These two protein chains interact to form a complex.

Sequence of chain A:
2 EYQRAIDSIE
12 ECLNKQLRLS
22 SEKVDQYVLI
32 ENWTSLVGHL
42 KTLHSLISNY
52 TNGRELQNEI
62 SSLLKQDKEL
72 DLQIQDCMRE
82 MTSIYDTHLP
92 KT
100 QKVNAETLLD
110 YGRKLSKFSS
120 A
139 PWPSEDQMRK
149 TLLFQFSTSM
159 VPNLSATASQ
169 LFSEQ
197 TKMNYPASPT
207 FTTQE

Residue-level contacts at the interface:
Residue A171 in chain B is in contact with residue T88 in chain A (closest heavy-atom distance 3.7 Å).
Residue T131 in chain B contacts residue L114 in chain A (closest heavy-atom distance 3.2 Å).
Residue S357 in chain B is in contact with residue D68 in chain A (closest heavy-atom distance 4.2 Å).
Residue S181 in chain B is in contact with residue M79 in chain A (closest heavy-atom distance 3.9 Å).
Residue I20 in chain B is in contact with residue P202 in chain A (closest heavy-atom distance 3.9 Å).
Residue A132 in chain B is in contact with residue G111 in chain A (closest heavy-atom distance 3.8 Å).
Residue T354 in chain B is in contact with residue L65 in chain A (closest heavy-atom distance 4.2 Å).
Residue I20 in chain B interacts with residue Y201 in chain A (closest heavy-atom distance 4.0 Å).
Residue R177 in chain B interacts with residue M79 in chain A (closest heavy-atom distance 3.8 Å).
Residue G23 in chain B is in contact with residue P202 in chain A (closest heavy-atom distance 3.9 Å).
Residue Q106 in chain B is in contact with residue E211 in chain A (closest heavy-atom distance 3.2 Å).
Residue T168 in chain B is in contact with residue P91 in chain A (closest heavy-atom distance 3.2 Å).
Residue F121 in chain B contacts residue K116 in chain A (closest heavy-atom distance 3.9 Å).
Residue Q164 in chain B interacts with residue K92 in chain A (closest heavy-atom distance 2.2 Å).
Residue R125 in chain B contacts residue K116 in chain A (closest heavy-atom distance 3.2 Å).
Residue F103 in chain B contacts residue M199 in chain A (closest heavy-atom distance 4.3 Å).
Residue M174 in chain B contacts residue Y86 in chain A (closest heavy-atom distance 4.2 Å).
Residue K358 in chain B is in contact with residue Q76 in chain A (closest heavy-atom distance 3.0 Å).
Residue L129 in chain B interacts with residue L108 in chain A (closest heavy-atom distance 4.3 Å).
Residue Q106 in chain B is in contact with residue Q210 in chain A (closest heavy-atom distance 2.6 Å).
Residue D128 in chain B is in contact with residue S115 in chain A (closest heavy-atom distance 4.1 Å).
Residue R125 in chain B is in contact with residue S115 in chain A (closest heavy-atom distance 3.0 Å).
Residue R143 in chain B is in contact with residue P139 in chain A (closest heavy-atom distance 3.4 Å).
Residue L133 in chain B interacts with residue V102 in chain A (closest heavy-atom distance 4.1 Å).
Residue S127 in chain B interacts with residue G111 in chain A (closest heavy-atom distance 3.2 Å).
Residue A171 in chain B is in contact with residue H89 in chain A (closest heavy-atom distance 3.8 Å).
Residue V95 in chain B is in contact with residue A203 in chain A (closest heavy-atom distance 3.9 Å).
Residue W228 in chain B is in contact with residue R80 in chain A (closest heavy-atom distance 2.9 Å).
Residue Q167 in chain B is in contact with residue P91 in chain A (closest heavy-atom distance 3.3 Å).
Residue K358 in chain B interacts with residue D72 in chain A (closest heavy-atom distance 3.7 Å).
Residue I178 in chain B is in contact with residue T83 in chain A (closest heavy-atom distance 3.0 Å).
Residue E22 in chain B interacts with residue Y201 in chain A (closest heavy-atom distance 3.4 Å).
Residue L182 in chain B is in contact with residue R80 in chain A (closest heavy-atom distance 3.6 Å).
Residue A132 in chain B is in contact with residue Y110 in chain A (closest heavy-atom distance 4.0 Å).
Residue Q99 in chain B contacts residue T208 in chain A (closest heavy-atom distance 3.7 Å).
Residue A132 in chain B is in contact with residue L107 in chain A (closest heavy-atom distance 4.3 Å).
Residue D128 in chain B contacts residue S118 in chain A (closest heavy-atom distance 4.3 Å).
Residue S127 in chain B is in contact with residue R112 in chain A (closest heavy-atom distance 3.3 Å).
Residue L136 in chain B is in contact with residue K101 in chain A (closest heavy-atom distance 4.4 Å).
Residue E22 in chain B is in contact with residue N200 in chain A (closest heavy-atom distance 2.4 Å).
Residue I135 in chain B interacts with residue L114 in chain A (closest heavy-atom distance 3.4 Å).
Residue K102 in chain B contacts residue F207 in chain A (closest heavy-atom distance 3.9 Å).
Residue I92 in chain B is in contact with residue P202 in chain A (closest heavy-atom distance 3.6 Å).
Residue I20 in chain B is in contact with residue N200 in chain A (closest heavy-atom distance 3.0 Å).
Residue T21 in chain B contacts residue N200 in chain A (closest heavy-atom distance 3.0 Å).
Residue I135 in chain B contacts residue Y110 in chain A (closest heavy-atom distance 3.8 Å).
Residue F103 in chain B is in contact with residue Q210 in chain A (closest heavy-atom distance 2.9 Å).
Residue L182 in chain B contacts residue Q76 in chain A (closest heavy-atom distance 3.1 Å).
Residue F24 in chain B is in contact with residue P202 in chain A (closest heavy-atom distance 4.3 Å).
Residue S127 in chain B is in contact with residue S115 in chain A (closest heavy-atom distance 3.6 Å).
Residue D128 in chain B interacts with residue G111 in chain A (closest heavy-atom distance 3.6 Å).
Residue S181 in chain B contacts residue Q76 in chain A (closest heavy-atom distance 3.0 Å).
Residue K102 in chain B is in contact with residue T208 in chain A (closest heavy-atom distance 2.8 Å).
Residue E22 in chain B contacts residue P202 in chain A (closest heavy-atom distance 3.1 Å).
Residue Q164 in chain B contacts residue P91 in chain A (closest heavy-atom distance 3.6 Å).
Residue L136 in chain B interacts with residue Q100 in chain A (closest heavy-atom distance 3.7 Å).
Residue L129 in chain B interacts with residue L107 in chain A (closest heavy-atom distance 3.8 Å).
Residue N126 in chain B is in contact with residue S115 in chain A (closest heavy-atom distance 2.4 Å).
Residue L136 in chain B is in contact with residue V102 in chain A (closest heavy-atom distance 3.5 Å).
Residue S127 in chain B interacts with residue L108 in chain A (closest heavy-atom distance 3.6 Å).

Sequence of chain B:
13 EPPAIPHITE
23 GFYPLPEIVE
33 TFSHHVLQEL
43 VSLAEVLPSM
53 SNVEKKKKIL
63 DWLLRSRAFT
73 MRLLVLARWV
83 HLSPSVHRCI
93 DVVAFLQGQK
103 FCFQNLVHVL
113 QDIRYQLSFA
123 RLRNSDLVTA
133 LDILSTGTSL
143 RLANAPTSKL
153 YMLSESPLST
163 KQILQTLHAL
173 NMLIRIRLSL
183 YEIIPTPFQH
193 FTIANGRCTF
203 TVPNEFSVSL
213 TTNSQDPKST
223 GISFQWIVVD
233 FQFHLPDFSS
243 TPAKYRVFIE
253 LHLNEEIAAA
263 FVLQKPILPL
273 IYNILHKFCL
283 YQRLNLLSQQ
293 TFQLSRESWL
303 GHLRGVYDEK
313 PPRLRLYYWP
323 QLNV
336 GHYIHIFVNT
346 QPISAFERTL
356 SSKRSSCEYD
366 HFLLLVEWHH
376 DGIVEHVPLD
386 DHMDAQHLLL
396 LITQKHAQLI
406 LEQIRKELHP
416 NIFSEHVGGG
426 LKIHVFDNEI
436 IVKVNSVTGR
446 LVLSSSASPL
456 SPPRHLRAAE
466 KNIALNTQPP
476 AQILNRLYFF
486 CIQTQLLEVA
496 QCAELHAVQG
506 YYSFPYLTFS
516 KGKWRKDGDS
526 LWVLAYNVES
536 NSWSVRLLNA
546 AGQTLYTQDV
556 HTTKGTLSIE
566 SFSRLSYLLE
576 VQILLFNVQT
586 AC